Sequence of the second protein:
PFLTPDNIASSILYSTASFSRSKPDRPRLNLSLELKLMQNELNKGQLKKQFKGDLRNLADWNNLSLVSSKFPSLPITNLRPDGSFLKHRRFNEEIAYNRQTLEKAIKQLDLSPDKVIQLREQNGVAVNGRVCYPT

Residue-level contacts at the interface:
Residue F186 in the first protein interacts with residue L66 in the second protein (closest heavy-atom distance 3.3 Å).
Residue C168 in the first protein is in contact with residue N73 in the second protein (closest heavy-atom distance 3.3 Å).
Residue E176 in the first protein contacts residue N41 in the second protein (closest heavy-atom distance 2.7 Å).
Residue R157 in the first protein is in contact with residue I87 in the second protein (closest heavy-atom distance 3.0 Å).
Residue L141 in the first protein is in contact with residue S43 in the second protein (closest heavy-atom distance 3.4 Å).
Residue C178 in the first protein contacts residue S26 in the second protein (closest heavy-atom distance 3.2 Å).
Residue L175 in the first protein is in contact with residue R67 in the second protein (closest heavy-atom distance 3.4 Å).
Residue G188 in the first protein interacts with residue S26 in the second protein (closest heavy-atom distance 3.1 Å).
Residue E126 in the first protein interacts with residue A70 in the second protein (closest heavy-atom distance 3.0 Å).
Residue L74 in the first protein contacts residue N109 in the second protein (closest heavy-atom distance 3.3 Å).
Residue S73 in the first protein contacts residue L77 in the second protein (closest heavy-atom distance 3.2 Å).
Residue S187 in the first protein is in contact with residue S26 in the second protein (closest heavy-atom distance 3.2 Å).
Residue C159 in the first protein is in contact with residue K47 in the second protein (closest heavy-atom distance 2.7 Å).
Residue C156 in the first protein interacts with residue S76 in the second protein (closest heavy-atom distance 2.8 Å).
Residue S187 in the first protein interacts with residue Y25 in the second protein (closest heavy-atom distance 2.8 Å).
Residue E213 in the first protein interacts with residue D17 in the second protein (closest heavy-atom distance 3.2 Å).
Residue S207 in the first protein interacts with residue I19 in the second protein (closest heavy-atom distance 3.4 Å).
Residue R224 in the first protein contacts residue T27 in the second protein (closest heavy-atom distance 2.7 Å).
Residue H185 in the first protein is in contact with residue N41 in the second protein (closest heavy-atom distance 3.3 Å).
Residue R157 in the first protein interacts with residue F82 in the second protein (closest heavy-atom distance 2.9 Å).
Residue C158 in the first protein is in contact with residue N51 in the second protein (closest heavy-atom distance 2.9 Å).
Residue G188 in the first protein is in contact with residue T27 in the second protein (closest heavy-atom distance 3.2 Å).
Residue P184 in the first protein contacts residue D65 in the second protein (closest heavy-atom distance 3.2 Å).
Residue I124 in the first protein is in contact with residue N68 in the second protein (closest heavy-atom distance 3.2 Å).
Residue S187 in the first protein interacts with residue L40 in the second protein (closest heavy-atom distance 2.8 Å).
Residue E213 in the first protein interacts with residue S21 in the second protein (closest heavy-atom distance 2.9 Å).
Residue I125 in the first protein interacts with residue N68 in the second protein (closest heavy-atom distance 2.9 Å).
Residue R157 in the first protein interacts with residue S79 in the second protein (closest heavy-atom distance 2.9 Å).
Residue G188 in the first protein is in contact with residue A28 in the second protein (closest heavy-atom distance 3.2 Å).
Residue E123 in the first protein contacts residue N68 in the second protein (closest heavy-atom distance 3.1 Å).
Residue R157 in the first protein is in contact with residue L85 in the second protein (closest heavy-atom distance 3.1 Å).
Residue E213 in the first protein interacts with residue I19 in the second protein (closest heavy-atom distance 3.3 Å).
Residue S187 in the first protein contacts residue A28 in the second protein (closest heavy-atom distance 3.1 Å).
Residue E126 in the first protein interacts with residue R67 in the second protein (closest heavy-atom distance 3.0 Å).
Residue R157 in the first protein is in contact with residue N51 in the second protein (closest heavy-atom distance 2.9 Å).
Residue S73 in the first protein interacts with residue K81 in the second protein (closest heavy-atom distance 3.2 Å).
Residue R196 in the first protein interacts with residue K63 in the second protein (closest heavy-atom distance 3.0 Å).
Residue Y122 in the first protein is in contact with residue D65 in the second protein (closest heavy-atom distance 2.9 Å).
Residue F179 in the first protein interacts with residue L14 in the second protein (closest heavy-atom distance 3.3 Å).
Residue S171 in the first protein is in contact with residue N73 in the second protein (closest heavy-atom distance 2.7 Å).
Residue P79 in the first protein is in contact with residue N73 in the second protein (closest heavy-atom distance 3.2 Å).
Residue E176 in the first protein interacts with residue Y25 in the second protein (closest heavy-atom distance 2.9 Å).
Residue T77 in the first protein contacts residue Q133 in the second protein (closest heavy-atom distance 3.1 Å).
Residue L74 in the first protein interacts with residue T112 in the second protein (closest heavy-atom distance 3.0 Å).
Residue R212 in the first protein is in contact with residue P16 in the second protein (closest heavy-atom distance 2.6 Å).
Residue H163 in the first protein interacts with residue S76 in the second protein (closest heavy-atom distance 3.3 Å).
Residue P184 in the first protein is in contact with residue L66 in the second protein (closest heavy-atom distance 2.9 Å).
Residue S187 in the first protein contacts residue R39 in the second protein (closest heavy-atom distance 2.6 Å).
Residue E213 in the first protein is in contact with residue A20 in the second protein (closest heavy-atom distance 2.6 Å).
Residue L136 in the first protein is in contact with residue S43 in the second protein (closest heavy-atom distance 2.8 Å).
Residue S73 in the first protein interacts with residue S80 in the second protein (closest heavy-atom distance 3.1 Å).
Residue R212 in the first protein is in contact with residue D17 in the second protein (closest heavy-atom distance 2.4 Å).
Residue S211 in the first protein contacts residue P16 in the second protein (closest heavy-atom distance 3.4 Å).
Residue E126 in the first protein contacts residue W72 in the second protein (closest heavy-atom distance 3.0 Å).
Residue E213 in the first protein is in contact with residue N18 in the second protein (closest heavy-atom distance 3.4 Å).
Residue L74 in the first protein contacts residue N134 in the second protein (closest heavy-atom distance 3.1 Å).
Residue D190 in the first protein contacts residue K63 in the second protein (closest heavy-atom distance 3.2 Å).
Residue S135 in the first protein interacts with residue Y25 in the second protein (closest heavy-atom distance 2.9 Å).
Residue I125 in the first protein is in contact with residue R67 in the second protein (closest heavy-atom distance 3.3 Å).
Residue H185 in the first protein contacts residue L40 in the second protein (closest heavy-atom distance 3.1 Å).

These two protein chains interact to form a complex.

Sequence of the first protein:
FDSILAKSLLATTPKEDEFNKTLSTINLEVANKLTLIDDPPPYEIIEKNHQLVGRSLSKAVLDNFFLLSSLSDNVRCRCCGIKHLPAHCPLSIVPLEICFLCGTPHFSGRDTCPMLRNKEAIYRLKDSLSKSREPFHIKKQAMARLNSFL